Sequence of chain B:
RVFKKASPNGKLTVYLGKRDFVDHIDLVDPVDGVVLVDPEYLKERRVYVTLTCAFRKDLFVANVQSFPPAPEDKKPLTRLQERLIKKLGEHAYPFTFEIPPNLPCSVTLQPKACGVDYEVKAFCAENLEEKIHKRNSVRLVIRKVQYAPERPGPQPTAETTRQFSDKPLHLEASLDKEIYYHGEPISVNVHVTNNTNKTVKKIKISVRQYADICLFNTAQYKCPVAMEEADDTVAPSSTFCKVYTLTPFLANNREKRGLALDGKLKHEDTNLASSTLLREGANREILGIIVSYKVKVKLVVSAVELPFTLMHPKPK

Sequence of chain A:
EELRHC

Contacts between the two chains:
Residue R7 in chain B contacts residue H9 in chain A (closest heavy-atom distance 2.9 Å).
Residue K107 in chain B interacts with residue C10 in chain A (closest heavy-atom distance 4.8 Å).
Residue V8 in chain B contacts residue H9 in chain A (closest heavy-atom distance 4.6 Å).
Residue R103 in chain B contacts residue C10 in chain A (closest heavy-atom distance 3.6 Å).
Residue L104 in chain B interacts with residue C10 in chain A (closest heavy-atom distance 4.8 Å).
Residue A12 in chain B is in contact with residue E3 in chain A (closest heavy-atom distance 3.8 Å).
Residue K10 in chain B interacts with residue R6 in chain A (closest heavy-atom distance 3.0 Å).
Residue K11 in chain B interacts with residue L4 in chain A (closest heavy-atom distance 3.5 Å).
Residue A12 in chain B interacts with residue L4 in chain A (closest heavy-atom distance 4.2 Å).
Residue K11 in chain B is in contact with residue E3 in chain A (closest heavy-atom distance 3.4 Å).
Residue K10 in chain B interacts with residue L4 in chain A (closest heavy-atom distance 3.3 Å).

This data describes a binding interaction between two proteins.